Sequence of protein 1:
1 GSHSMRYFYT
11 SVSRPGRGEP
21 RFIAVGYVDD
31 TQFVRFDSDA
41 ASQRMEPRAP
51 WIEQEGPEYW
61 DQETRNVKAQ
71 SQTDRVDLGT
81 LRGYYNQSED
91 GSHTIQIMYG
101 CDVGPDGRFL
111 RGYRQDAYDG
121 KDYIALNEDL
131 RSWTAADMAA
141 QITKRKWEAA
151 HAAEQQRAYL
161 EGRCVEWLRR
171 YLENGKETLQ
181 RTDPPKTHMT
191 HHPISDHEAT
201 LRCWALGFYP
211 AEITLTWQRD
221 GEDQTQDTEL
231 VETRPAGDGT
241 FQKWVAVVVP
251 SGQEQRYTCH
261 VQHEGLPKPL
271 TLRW

Sequence of protein 2:
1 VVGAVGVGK

Contacts between the two chains:
Residue Y59 in protein 1 contacts residue V1 in protein 2 (closest heavy-atom distance 4.4 Å).
Residue I97 in protein 1 is in contact with residue K9 in protein 2 (closest heavy-atom distance 4.4 Å).
Residue D77 in protein 1 is in contact with residue K9 in protein 2 (closest heavy-atom distance 3.0 Å).
Residue I142 in protein 1 interacts with residue K9 in protein 2 (closest heavy-atom distance 4.7 Å).
Residue Q70 in protein 1 contacts residue A4 in protein 2 (closest heavy-atom distance 3.4 Å).
Residue Q156 in protein 1 is in contact with residue G3 in protein 2 (closest heavy-atom distance 3.1 Å).
Residue V67 in protein 1 contacts residue V2 in protein 2 (closest heavy-atom distance 4.5 Å).
Residue Y9 in protein 1 contacts residue A4 in protein 2 (closest heavy-atom distance 3.7 Å).
Residue Q70 in protein 1 is in contact with residue G6 in protein 2 (closest heavy-atom distance 4.8 Å).
Residue Y159 in protein 1 interacts with residue V1 in protein 2 (closest heavy-atom distance 2.4 Å).
Residue K146 in protein 1 interacts with residue V7 in protein 2 (closest heavy-atom distance 4.3 Å).
Residue I95 in protein 1 interacts with residue K9 in protein 2 (closest heavy-atom distance 4.4 Å).
Residue D116 in protein 1 contacts residue K9 in protein 2 (closest heavy-atom distance 3.0 Å).
Residue Y9 in protein 1 contacts residue V2 in protein 2 (closest heavy-atom distance 3.0 Å).
Residue T73 in protein 1 is in contact with residue G8 in protein 2 (closest heavy-atom distance 4.8 Å).
Residue A152 in protein 1 contacts residue V5 in protein 2 (closest heavy-atom distance 5.0 Å).
Residue Y9 in protein 1 interacts with residue G3 in protein 2 (closest heavy-atom distance 4.9 Å).
Residue R114 in protein 1 interacts with residue V5 in protein 2 (closest heavy-atom distance 3.5 Å).
Residue Y84 in protein 1 contacts residue K9 in protein 2 (closest heavy-atom distance 2.9 Å).
Residue Q62 in protein 1 contacts residue V1 in protein 2 (closest heavy-atom distance 4.8 Å).
Residue Y99 in protein 1 contacts residue G3 in protein 2 (closest heavy-atom distance 3.0 Å).
Residue Y123 in protein 1 is in contact with residue K9 in protein 2 (closest heavy-atom distance 4.3 Å).
Residue Y171 in protein 1 is in contact with residue V1 in protein 2 (closest heavy-atom distance 3.1 Å).
Residue K146 in protein 1 interacts with residue G8 in protein 2 (closest heavy-atom distance 4.5 Å).
Residue R114 in protein 1 contacts residue K9 in protein 2 (closest heavy-atom distance 4.4 Å).
Residue N66 in protein 1 contacts residue V2 in protein 2 (closest heavy-atom distance 4.3 Å).
Residue Y159 in protein 1 is in contact with residue V2 in protein 2 (closest heavy-atom distance 4.1 Å).
Residue I124 in protein 1 contacts residue K9 in protein 2 (closest heavy-atom distance 4.9 Å).
Residue M5 in protein 1 contacts residue V1 in protein 2 (closest heavy-atom distance 4.1 Å).
Residue F33 in protein 1 is in contact with residue V1 in protein 2 (closest heavy-atom distance 4.8 Å).
Residue Y99 in protein 1 contacts residue V1 in protein 2 (closest heavy-atom distance 4.2 Å).
Residue A152 in protein 1 is in contact with residue V7 in protein 2 (closest heavy-atom distance 3.7 Å).
Residue W147 in protein 1 is in contact with residue K9 in protein 2 (closest heavy-atom distance 3.7 Å).
Residue Y7 in protein 1 interacts with residue V1 in protein 2 (closest heavy-atom distance 2.7 Å).
Residue Q155 in protein 1 is in contact with residue V5 in protein 2 (closest heavy-atom distance 3.8 Å).
Residue W147 in protein 1 contacts residue G8 in protein 2 (closest heavy-atom distance 2.9 Å).
Residue E63 in protein 1 is in contact with residue V1 in protein 2 (closest heavy-atom distance 3.2 Å).
Residue W147 in protein 1 is in contact with residue V7 in protein 2 (closest heavy-atom distance 3.4 Å).
Residue Y99 in protein 1 interacts with residue A4 in protein 2 (closest heavy-atom distance 3.6 Å).
Residue E63 in protein 1 is in contact with residue V2 in protein 2 (closest heavy-atom distance 3.0 Å).
Residue Y159 in protein 1 is in contact with residue G3 in protein 2 (closest heavy-atom distance 3.4 Å).
Residue T73 in protein 1 contacts residue G6 in protein 2 (closest heavy-atom distance 3.8 Å).
Residue W167 in protein 1 contacts residue V1 in protein 2 (closest heavy-atom distance 3.7 Å).
Residue T143 in protein 1 is in contact with residue K9 in protein 2 (closest heavy-atom distance 2.9 Å).
Residue D77 in protein 1 is in contact with residue G8 in protein 2 (closest heavy-atom distance 3.8 Å).
Residue T80 in protein 1 contacts residue K9 in protein 2 (closest heavy-atom distance 3.3 Å).
Residue A150 in protein 1 is in contact with residue V7 in protein 2 (closest heavy-atom distance 3.7 Å).
Residue R114 in protein 1 is in contact with residue A4 in protein 2 (closest heavy-atom distance 4.6 Å).
Residue C164 in protein 1 contacts residue V1 in protein 2 (closest heavy-atom distance 4.9 Å).
Residue Q156 in protein 1 interacts with residue A4 in protein 2 (closest heavy-atom distance 4.0 Å).
Residue K146 in protein 1 interacts with residue K9 in protein 2 (closest heavy-atom distance 3.6 Å).
Residue Q156 in protein 1 interacts with residue V5 in protein 2 (closest heavy-atom distance 3.0 Å).
Residue D74 in protein 1 contacts residue K9 in protein 2 (closest heavy-atom distance 4.7 Å).
Residue Y7 in protein 1 is in contact with residue V2 in protein 2 (closest heavy-atom distance 4.1 Å).
Residue L81 in protein 1 interacts with residue K9 in protein 2 (closest heavy-atom distance 4.2 Å).
Residue R163 in protein 1 contacts residue V1 in protein 2 (closest heavy-atom distance 3.8 Å).
Residue M45 in protein 1 is in contact with residue V2 in protein 2 (closest heavy-atom distance 4.0 Å).
Residue Y99 in protein 1 is in contact with residue V2 in protein 2 (closest heavy-atom distance 3.4 Å).

These two protein chains interact to form a complex.